Interface contacts:
Residue L122 in chain A contacts residue N230 in chain B (closest heavy-atom distance 4.8 Å).
Residue S121 in chain A contacts residue N230 in chain B (closest heavy-atom distance 4.2 Å).
Residue S120 in chain A interacts with residue N230 in chain B (closest heavy-atom distance 4.1 Å).

Sequence of chain B:
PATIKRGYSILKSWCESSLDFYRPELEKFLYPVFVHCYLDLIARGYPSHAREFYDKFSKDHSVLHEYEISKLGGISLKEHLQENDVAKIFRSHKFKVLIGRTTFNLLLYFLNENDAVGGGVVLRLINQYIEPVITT

These two protein chains interact to form a complex.

Sequence of chain A:
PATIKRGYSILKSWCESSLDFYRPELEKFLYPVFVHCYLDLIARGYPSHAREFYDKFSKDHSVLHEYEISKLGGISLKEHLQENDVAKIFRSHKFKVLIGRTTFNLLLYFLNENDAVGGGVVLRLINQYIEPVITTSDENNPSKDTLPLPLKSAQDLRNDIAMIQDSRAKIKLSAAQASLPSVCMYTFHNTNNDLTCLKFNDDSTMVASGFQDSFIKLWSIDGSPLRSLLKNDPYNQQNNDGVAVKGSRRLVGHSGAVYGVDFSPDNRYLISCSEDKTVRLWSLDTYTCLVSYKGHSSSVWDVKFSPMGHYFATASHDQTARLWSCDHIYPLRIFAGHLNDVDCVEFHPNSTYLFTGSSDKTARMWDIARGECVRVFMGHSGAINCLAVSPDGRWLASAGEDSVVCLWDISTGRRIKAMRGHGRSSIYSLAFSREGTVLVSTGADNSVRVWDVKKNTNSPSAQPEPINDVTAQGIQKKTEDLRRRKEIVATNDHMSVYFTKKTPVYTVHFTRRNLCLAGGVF